Sequence of protein 2:
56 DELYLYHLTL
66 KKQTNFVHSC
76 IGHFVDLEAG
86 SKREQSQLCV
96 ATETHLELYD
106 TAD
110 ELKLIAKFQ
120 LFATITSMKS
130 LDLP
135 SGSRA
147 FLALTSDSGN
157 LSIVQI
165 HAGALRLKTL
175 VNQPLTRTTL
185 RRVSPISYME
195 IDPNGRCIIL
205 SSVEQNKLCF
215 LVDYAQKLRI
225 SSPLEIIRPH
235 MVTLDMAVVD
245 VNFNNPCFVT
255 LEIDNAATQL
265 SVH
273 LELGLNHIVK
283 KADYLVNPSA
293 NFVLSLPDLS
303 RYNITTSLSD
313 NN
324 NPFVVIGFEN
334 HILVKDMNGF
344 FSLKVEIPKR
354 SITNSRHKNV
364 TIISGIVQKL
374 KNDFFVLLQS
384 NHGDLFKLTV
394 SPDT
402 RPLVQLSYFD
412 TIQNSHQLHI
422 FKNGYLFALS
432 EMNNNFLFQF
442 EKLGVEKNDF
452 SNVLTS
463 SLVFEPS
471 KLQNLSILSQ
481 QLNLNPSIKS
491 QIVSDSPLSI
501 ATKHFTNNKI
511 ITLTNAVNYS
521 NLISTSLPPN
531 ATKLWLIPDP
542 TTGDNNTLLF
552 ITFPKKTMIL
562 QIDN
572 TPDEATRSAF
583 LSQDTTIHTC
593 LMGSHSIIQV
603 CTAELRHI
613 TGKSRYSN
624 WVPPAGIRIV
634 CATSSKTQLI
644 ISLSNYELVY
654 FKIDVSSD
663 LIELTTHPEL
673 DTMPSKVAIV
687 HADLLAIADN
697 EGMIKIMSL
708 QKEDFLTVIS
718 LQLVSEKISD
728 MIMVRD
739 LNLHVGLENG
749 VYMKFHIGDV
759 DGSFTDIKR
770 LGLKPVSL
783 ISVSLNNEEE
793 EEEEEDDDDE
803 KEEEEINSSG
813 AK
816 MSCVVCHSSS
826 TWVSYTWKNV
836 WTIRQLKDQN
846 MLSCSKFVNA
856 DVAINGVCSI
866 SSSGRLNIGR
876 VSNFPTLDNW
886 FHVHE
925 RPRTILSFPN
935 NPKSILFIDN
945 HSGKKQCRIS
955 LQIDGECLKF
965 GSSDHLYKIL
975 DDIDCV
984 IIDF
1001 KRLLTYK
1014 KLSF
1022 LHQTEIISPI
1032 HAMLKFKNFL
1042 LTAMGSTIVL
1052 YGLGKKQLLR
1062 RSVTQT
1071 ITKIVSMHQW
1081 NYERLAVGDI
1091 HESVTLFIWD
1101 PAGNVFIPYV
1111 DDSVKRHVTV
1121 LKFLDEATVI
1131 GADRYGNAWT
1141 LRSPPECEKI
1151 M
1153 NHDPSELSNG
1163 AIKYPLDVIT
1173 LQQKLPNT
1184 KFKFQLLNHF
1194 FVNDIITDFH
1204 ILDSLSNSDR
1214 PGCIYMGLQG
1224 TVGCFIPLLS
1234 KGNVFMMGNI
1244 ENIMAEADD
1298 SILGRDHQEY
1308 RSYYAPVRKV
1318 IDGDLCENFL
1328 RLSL

Interface contacts:
Residue Y880 in protein 1 contacts residue H687 in protein 2 (closest heavy-atom distance 3.9 Å).
Residue L477 in protein 1 is in contact with residue S660 in protein 2 (closest heavy-atom distance 4.8 Å).

Sequence of protein 1:
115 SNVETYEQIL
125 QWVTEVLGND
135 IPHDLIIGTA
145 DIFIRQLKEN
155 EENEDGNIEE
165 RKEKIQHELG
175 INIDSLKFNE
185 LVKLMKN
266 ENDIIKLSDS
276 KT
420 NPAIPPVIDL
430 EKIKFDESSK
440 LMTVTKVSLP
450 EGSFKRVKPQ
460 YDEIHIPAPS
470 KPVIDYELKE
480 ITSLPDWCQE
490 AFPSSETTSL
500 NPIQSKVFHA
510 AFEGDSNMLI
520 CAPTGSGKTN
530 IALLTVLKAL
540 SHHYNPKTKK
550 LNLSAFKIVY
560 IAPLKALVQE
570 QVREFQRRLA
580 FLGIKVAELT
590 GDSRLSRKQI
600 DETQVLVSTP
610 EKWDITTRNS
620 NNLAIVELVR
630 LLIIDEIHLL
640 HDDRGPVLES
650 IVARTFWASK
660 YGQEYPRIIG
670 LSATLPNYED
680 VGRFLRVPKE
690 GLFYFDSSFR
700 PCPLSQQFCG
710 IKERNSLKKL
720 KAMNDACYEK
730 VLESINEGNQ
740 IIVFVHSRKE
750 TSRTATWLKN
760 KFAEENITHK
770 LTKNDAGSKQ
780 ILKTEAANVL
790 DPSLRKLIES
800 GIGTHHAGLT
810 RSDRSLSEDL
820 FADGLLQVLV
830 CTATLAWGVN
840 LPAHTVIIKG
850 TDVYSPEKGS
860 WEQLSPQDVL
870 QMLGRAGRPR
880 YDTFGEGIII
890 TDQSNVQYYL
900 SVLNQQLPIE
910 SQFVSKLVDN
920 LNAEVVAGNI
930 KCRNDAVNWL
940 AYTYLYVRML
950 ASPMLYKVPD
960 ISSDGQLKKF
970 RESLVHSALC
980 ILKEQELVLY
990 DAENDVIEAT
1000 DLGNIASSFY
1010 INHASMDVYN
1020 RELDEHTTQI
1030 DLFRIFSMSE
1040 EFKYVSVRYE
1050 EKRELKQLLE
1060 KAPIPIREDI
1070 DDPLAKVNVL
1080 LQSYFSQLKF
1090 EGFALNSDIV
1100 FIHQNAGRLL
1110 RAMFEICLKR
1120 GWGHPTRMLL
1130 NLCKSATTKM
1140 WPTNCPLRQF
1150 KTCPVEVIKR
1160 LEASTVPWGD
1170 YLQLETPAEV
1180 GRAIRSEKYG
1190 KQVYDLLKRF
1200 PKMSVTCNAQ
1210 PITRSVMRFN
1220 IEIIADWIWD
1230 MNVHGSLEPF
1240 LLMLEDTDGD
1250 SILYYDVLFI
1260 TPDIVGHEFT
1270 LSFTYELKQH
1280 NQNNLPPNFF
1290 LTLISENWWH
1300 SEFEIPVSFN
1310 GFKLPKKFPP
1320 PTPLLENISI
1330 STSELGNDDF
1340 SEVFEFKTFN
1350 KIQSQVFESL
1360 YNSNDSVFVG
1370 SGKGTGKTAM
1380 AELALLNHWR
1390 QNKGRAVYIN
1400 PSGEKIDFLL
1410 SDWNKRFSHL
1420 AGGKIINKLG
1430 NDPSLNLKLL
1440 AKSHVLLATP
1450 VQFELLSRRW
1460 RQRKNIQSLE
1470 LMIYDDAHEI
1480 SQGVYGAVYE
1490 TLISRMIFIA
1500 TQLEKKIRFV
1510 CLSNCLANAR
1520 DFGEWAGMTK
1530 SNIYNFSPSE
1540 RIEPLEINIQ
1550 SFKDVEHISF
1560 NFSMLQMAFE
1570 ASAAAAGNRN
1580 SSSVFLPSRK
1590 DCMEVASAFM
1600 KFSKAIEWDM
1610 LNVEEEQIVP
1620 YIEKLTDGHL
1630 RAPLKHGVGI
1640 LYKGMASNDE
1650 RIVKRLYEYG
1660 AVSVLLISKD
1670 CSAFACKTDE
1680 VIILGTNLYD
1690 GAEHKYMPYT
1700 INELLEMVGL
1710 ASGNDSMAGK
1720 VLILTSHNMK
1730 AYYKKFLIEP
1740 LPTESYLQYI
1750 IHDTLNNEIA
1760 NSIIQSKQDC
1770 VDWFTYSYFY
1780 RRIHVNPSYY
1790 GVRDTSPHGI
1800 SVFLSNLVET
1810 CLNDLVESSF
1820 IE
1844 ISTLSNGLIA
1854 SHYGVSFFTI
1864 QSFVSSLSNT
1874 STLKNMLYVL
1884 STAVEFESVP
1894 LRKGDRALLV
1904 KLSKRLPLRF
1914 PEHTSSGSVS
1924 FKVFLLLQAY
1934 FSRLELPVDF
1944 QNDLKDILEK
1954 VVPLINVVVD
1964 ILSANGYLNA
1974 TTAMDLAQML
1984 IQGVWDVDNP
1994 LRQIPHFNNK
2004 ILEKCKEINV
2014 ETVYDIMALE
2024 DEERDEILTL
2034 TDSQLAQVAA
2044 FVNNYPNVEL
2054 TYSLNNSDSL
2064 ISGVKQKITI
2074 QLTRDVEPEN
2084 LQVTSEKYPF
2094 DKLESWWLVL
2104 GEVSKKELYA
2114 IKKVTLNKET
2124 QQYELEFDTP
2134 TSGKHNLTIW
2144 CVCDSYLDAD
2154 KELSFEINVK

These two protein chains interact to form a complex.